The following describes two proteins that form a bound complex.

Sequence of protein 1:
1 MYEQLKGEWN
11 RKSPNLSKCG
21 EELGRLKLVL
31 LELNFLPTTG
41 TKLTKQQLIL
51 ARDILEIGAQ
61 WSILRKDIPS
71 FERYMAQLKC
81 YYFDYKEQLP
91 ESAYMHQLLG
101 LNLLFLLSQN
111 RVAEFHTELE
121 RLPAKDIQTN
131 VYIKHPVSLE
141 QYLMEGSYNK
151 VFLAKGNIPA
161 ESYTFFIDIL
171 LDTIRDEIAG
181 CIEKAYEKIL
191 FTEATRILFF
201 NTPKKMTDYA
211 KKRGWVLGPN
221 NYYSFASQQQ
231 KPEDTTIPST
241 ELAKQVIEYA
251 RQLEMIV

Sequence of protein 2:
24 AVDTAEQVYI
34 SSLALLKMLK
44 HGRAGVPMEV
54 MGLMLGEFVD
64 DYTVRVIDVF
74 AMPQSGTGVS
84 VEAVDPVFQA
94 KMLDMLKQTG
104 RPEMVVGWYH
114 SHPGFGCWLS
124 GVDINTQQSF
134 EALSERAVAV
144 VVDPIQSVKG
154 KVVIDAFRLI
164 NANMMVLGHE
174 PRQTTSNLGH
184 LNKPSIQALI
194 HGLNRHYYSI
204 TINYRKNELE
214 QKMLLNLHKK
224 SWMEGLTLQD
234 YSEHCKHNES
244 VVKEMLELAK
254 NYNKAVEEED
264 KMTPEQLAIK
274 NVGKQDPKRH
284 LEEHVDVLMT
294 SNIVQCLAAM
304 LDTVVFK

Interface contacts:
Residue Q298 in protein 2 interacts with residue L253 in protein 1 (closest heavy-atom distance 3.4 Å).
Residue D305 in protein 2 is in contact with residue A243 in protein 1 (closest heavy-atom distance 3.6 Å).
Residue T306 in protein 2 is in contact with residue A243 in protein 1 (closest heavy-atom distance 4.6 Å).
Residue Q298 in protein 2 is in contact with residue Y249 in protein 1 (closest heavy-atom distance 4.0 Å).
Residue F309 in protein 2 interacts with residue S239 in protein 1 (closest heavy-atom distance 3.2 Å).
Residue A302 in protein 2 contacts residue V246 in protein 1 (closest heavy-atom distance 3.4 Å).
Residue D305 in protein 2 is in contact with residue L242 in protein 1 (closest heavy-atom distance 3.8 Å).
Residue F309 in protein 2 contacts residue T240 in protein 1 (closest heavy-atom distance 3.5 Å).
Residue F309 in protein 2 is in contact with residue T236 in protein 1 (closest heavy-atom distance 3.9 Å).
Residue D305 in protein 2 interacts with residue V246 in protein 1 (closest heavy-atom distance 4.2 Å).